Sequence of protein 1:
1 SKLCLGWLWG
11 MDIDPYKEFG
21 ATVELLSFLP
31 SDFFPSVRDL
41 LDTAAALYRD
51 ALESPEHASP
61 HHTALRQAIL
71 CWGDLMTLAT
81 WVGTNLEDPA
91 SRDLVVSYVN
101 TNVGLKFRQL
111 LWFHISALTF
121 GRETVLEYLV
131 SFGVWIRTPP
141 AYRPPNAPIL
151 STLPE

Sequence of protein 2:
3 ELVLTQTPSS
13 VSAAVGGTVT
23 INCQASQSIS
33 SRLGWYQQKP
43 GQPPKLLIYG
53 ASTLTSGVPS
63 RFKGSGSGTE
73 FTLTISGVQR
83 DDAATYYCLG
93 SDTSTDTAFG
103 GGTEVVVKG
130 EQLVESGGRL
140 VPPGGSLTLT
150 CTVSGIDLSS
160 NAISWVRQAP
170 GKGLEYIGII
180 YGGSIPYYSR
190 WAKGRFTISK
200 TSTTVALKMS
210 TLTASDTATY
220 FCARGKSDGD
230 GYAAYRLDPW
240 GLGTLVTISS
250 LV

Contacts between the two chains:
Residue G228 in protein 2 contacts residue R108 in protein 1 (closest heavy-atom distance 3.3 Å).
Residue T95 in protein 2 is in contact with residue D39 in protein 1 (closest heavy-atom distance 3.3 Å).
Residue G230 in protein 2 contacts residue F34 in protein 1 (closest heavy-atom distance 4.2 Å).
Residue S183 in protein 2 is in contact with residue T152 in protein 1 (closest heavy-atom distance 4.2 Å).
Residue I184 in protein 2 interacts with residue T43 in protein 1 (closest heavy-atom distance 4.0 Å).
Residue I179 in protein 2 is in contact with residue T152 in protein 1 (closest heavy-atom distance 4.3 Å).
Residue S201 in protein 2 interacts with residue S151 in protein 1 (closest heavy-atom distance 3.6 Å).
Residue T95 in protein 2 is in contact with residue D42 in protein 1 (closest heavy-atom distance 3.8 Å).
Residue G230 in protein 2 is in contact with residue R108 in protein 1 (closest heavy-atom distance 3.5 Å).
Residue S158 in protein 2 is in contact with residue F33 in protein 1 (closest heavy-atom distance 3.1 Å).
Residue S201 in protein 2 contacts residue I149 in protein 1 (closest heavy-atom distance 3.6 Å).
Residue S159 in protein 2 interacts with residue D32 in protein 1 (closest heavy-atom distance 3.5 Å).
Residue G182 in protein 2 contacts residue L150 in protein 1 (closest heavy-atom distance 3.9 Å).
Residue S158 in protein 2 contacts residue A147 in protein 1 (closest heavy-atom distance 3.8 Å).
Residue K199 in protein 2 contacts residue T152 in protein 1 (closest heavy-atom distance 3.0 Å).
Residue Y231 in protein 2 interacts with residue S36 in protein 1 (closest heavy-atom distance 3.3 Å).
Residue S96 in protein 2 interacts with residue D39 in protein 1 (closest heavy-atom distance 2.8 Å).
Residue K199 in protein 2 is in contact with residue I149 in protein 1 (closest heavy-atom distance 4.0 Å).
Residue S159 in protein 2 is in contact with residue P30 in protein 1 (closest heavy-atom distance 4.0 Å).
Residue S183 in protein 2 is in contact with residue L150 in protein 1 (closest heavy-atom distance 2.8 Å).
Residue T200 in protein 2 is in contact with residue I149 in protein 1 (closest heavy-atom distance 3.4 Å).
Residue D227 in protein 2 contacts residue D32 in protein 1 (closest heavy-atom distance 4.2 Å).
Residue D229 in protein 2 contacts residue V37 in protein 1 (closest heavy-atom distance 4.3 Å).
Residue D156 in protein 2 interacts with residue I149 in protein 1 (closest heavy-atom distance 4.0 Å).
Residue T95 in protein 2 contacts residue R38 in protein 1 (closest heavy-atom distance 3.7 Å).
Residue Y186 in protein 2 contacts residue L40 in protein 1 (closest heavy-atom distance 3.7 Å).
Residue S198 in protein 2 contacts residue T152 in protein 1 (closest heavy-atom distance 3.3 Å).
Residue D229 in protein 2 contacts residue S36 in protein 1 (closest heavy-atom distance 3.2 Å).
Residue S158 in protein 2 contacts residue F132 in protein 1 (closest heavy-atom distance 3.8 Å).
Residue Y231 in protein 2 interacts with residue D39 in protein 1 (closest heavy-atom distance 3.9 Å).
Residue I184 in protein 2 interacts with residue I115 in protein 1 (closest heavy-atom distance 4.0 Å).
Residue Y231 in protein 2 is in contact with residue R38 in protein 1 (closest heavy-atom distance 2.8 Å).
Residue G182 in protein 2 interacts with residue W112 in protein 1 (closest heavy-atom distance 2.9 Å).
Residue D229 in protein 2 interacts with residue R108 in protein 1 (closest heavy-atom distance 3.6 Å).
Residue Y186 in protein 2 contacts residue P35 in protein 1 (closest heavy-atom distance 3.7 Å).
Residue T200 in protein 2 contacts residue S151 in protein 1 (closest heavy-atom distance 3.3 Å).
Residue Y186 in protein 2 is in contact with residue T43 in protein 1 (closest heavy-atom distance 3.1 Å).
Residue Y180 in protein 2 is in contact with residue P35 in protein 1 (closest heavy-atom distance 4.0 Å).
Residue L157 in protein 2 contacts residue I149 in protein 1 (closest heavy-atom distance 3.7 Å).
Residue Y180 in protein 2 contacts residue D39 in protein 1 (closest heavy-atom distance 4.1 Å).
Residue S226 in protein 2 contacts residue D32 in protein 1 (closest heavy-atom distance 3.8 Å).
Residue G181 in protein 2 contacts residue F33 in protein 1 (closest heavy-atom distance 3.7 Å).
Residue Y186 in protein 2 contacts residue D39 in protein 1 (closest heavy-atom distance 3.4 Å).
Residue D156 in protein 2 contacts residue A147 in protein 1 (closest heavy-atom distance 3.6 Å).
Residue K199 in protein 2 contacts residue L150 in protein 1 (closest heavy-atom distance 4.1 Å).
Residue G230 in protein 2 interacts with residue S36 in protein 1 (closest heavy-atom distance 3.8 Å).
Residue S158 in protein 2 interacts with residue I149 in protein 1 (closest heavy-atom distance 3.5 Å).
Residue S158 in protein 2 is in contact with residue Y128 in protein 1 (closest heavy-atom distance 4.0 Å).
Residue Y180 in protein 2 contacts residue F33 in protein 1 (closest heavy-atom distance 4.0 Å).
Residue R34 in protein 2 is in contact with residue R38 in protein 1 (closest heavy-atom distance 3.6 Å).
Residue I184 in protein 2 interacts with residue F120 in protein 1 (closest heavy-atom distance 4.2 Å).
Residue K207 in protein 2 interacts with residue E155 in protein 1 (closest heavy-atom distance 3.6 Å).
Residue T97 in protein 2 is in contact with residue D39 in protein 1 (closest heavy-atom distance 4.1 Å).
Residue K199 in protein 2 is in contact with residue S151 in protein 1 (closest heavy-atom distance 3.3 Å).
Residue G182 in protein 2 contacts residue F33 in protein 1 (closest heavy-atom distance 3.0 Å).
Residue G230 in protein 2 interacts with residue P35 in protein 1 (closest heavy-atom distance 4.1 Å).
Residue S158 in protein 2 contacts residue P148 in protein 1 (closest heavy-atom distance 3.8 Å).
Residue I184 in protein 2 interacts with residue W112 in protein 1 (closest heavy-atom distance 3.8 Å).
Residue S183 in protein 2 contacts residue F120 in protein 1 (closest heavy-atom distance 3.5 Å).
Residue D94 in protein 2 contacts residue R38 in protein 1 (closest heavy-atom distance 3.1 Å).

These two protein chains interact to form a complex.